Sequence of the second protein:
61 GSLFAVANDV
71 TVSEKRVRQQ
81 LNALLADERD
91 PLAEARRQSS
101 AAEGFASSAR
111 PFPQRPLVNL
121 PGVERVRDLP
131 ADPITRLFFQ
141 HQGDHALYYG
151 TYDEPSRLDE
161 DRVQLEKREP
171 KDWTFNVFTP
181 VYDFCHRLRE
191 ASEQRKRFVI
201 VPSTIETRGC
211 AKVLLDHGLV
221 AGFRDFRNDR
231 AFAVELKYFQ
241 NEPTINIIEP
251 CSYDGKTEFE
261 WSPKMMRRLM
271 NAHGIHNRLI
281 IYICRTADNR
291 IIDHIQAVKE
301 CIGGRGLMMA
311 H

Contacts between the two chains:
Residue L147 in the second protein is in contact with residue G110 in the first protein (closest heavy-atom distance 3.2 Å).
Residue A146 in the second protein contacts residue R111 in the first protein (closest heavy-atom distance 4.6 Å).
Residue L147 in the second protein is in contact with residue R111 in the first protein (closest heavy-atom distance 3.2 Å).
Residue L147 in the second protein contacts residue L114 in the first protein (closest heavy-atom distance 3.9 Å).
Residue Y148 in the second protein contacts residue L114 in the first protein (closest heavy-atom distance 3.7 Å).
Residue A146 in the second protein contacts residue L107 in the first protein (closest heavy-atom distance 4.8 Å).
Residue Y149 in the second protein contacts residue R111 in the first protein (closest heavy-atom distance 3.6 Å).
Residue Y148 in the second protein contacts residue H118 in the first protein (closest heavy-atom distance 3.5 Å).
Residue L147 in the second protein contacts residue L107 in the first protein (closest heavy-atom distance 4.5 Å).

Sequence of the first protein:
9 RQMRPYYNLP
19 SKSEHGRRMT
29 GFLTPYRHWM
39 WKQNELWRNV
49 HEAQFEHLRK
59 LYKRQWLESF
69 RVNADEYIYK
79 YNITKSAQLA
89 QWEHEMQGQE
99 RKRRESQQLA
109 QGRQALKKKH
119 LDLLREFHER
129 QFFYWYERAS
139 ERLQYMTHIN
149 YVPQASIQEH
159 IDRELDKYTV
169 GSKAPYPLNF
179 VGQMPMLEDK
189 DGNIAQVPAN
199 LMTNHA

These two protein chains interact to form a complex.